These two protein chains interact to form a complex.

Sequence of the second protein:
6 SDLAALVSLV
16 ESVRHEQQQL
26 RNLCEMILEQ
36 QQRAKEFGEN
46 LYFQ

Sequence of the first protein:
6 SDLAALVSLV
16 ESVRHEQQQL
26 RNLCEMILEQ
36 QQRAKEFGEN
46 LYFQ

Contacts between the two chains:
Residue L28 in the first protein contacts residue C29 in the second protein (closest heavy-atom distance 3.7 Å).
Residue Q35 in the first protein interacts with residue Q37 in the second protein (closest heavy-atom distance 3.1 Å).
Residue V18 in the first protein contacts residue V18 in the second protein (closest heavy-atom distance 4.4 Å).
Residue R38 in the first protein interacts with residue K40 in the second protein (closest heavy-atom distance 3.9 Å).
Residue Q35 in the first protein interacts with residue Q36 in the second protein (closest heavy-atom distance 2.6 Å).
Residue L28 in the first protein contacts residue E30 in the second protein (closest heavy-atom distance 3.6 Å).
Residue V18 in the first protein is in contact with residue Q22 in the second protein (closest heavy-atom distance 3.1 Å).
Residue A39 in the first protein contacts residue K40 in the second protein (closest heavy-atom distance 3.8 Å).
Residue C29 in the first protein contacts residue C29 in the second protein (closest heavy-atom distance 3.8 Å).
Residue F42 in the first protein is in contact with residue F48 in the second protein (closest heavy-atom distance 4.0 Å).
Residue L14 in the first protein interacts with residue E16 in the second protein (closest heavy-atom distance 3.9 Å).
Residue F42 in the first protein is in contact with residue G43 in the second protein (closest heavy-atom distance 3.9 Å).
Residue L8 in the first protein contacts residue L8 in the second protein (closest heavy-atom distance 4.2 Å).
Residue L25 in the first protein contacts residue L25 in the second protein (closest heavy-atom distance 3.7 Å).
Residue V15 in the first protein is in contact with residue V15 in the second protein (closest heavy-atom distance 4.0 Å).
Residue L14 in the first protein contacts residue V15 in the second protein (closest heavy-atom distance 3.5 Å).
Residue L11 in the first protein interacts with residue V12 in the second protein (closest heavy-atom distance 4.1 Å).
Residue L46 in the first protein contacts residue Y47 in the second protein (closest heavy-atom distance 3.4 Å).
Residue V18 in the first protein contacts residue V15 in the second protein (closest heavy-atom distance 4.2 Å).
Residue L11 in the first protein interacts with residue L11 in the second protein (closest heavy-atom distance 3.7 Å).
Residue V18 in the first protein interacts with residue R19 in the second protein (closest heavy-atom distance 3.8 Å).
Residue F42 in the first protein is in contact with residue E44 in the second protein (closest heavy-atom distance 4.0 Å).
Residue M31 in the first protein is in contact with residue L33 in the second protein (closest heavy-atom distance 4.3 Å).
Residue I32 in the first protein is in contact with residue L33 in the second protein (closest heavy-atom distance 3.8 Å).
Residue L25 in the first protein contacts residue Q22 in the second protein (closest heavy-atom distance 4.4 Å).
Residue I32 in the first protein is in contact with residue Q36 in the second protein (closest heavy-atom distance 3.2 Å).
Residue L25 in the first protein interacts with residue R26 in the second protein (closest heavy-atom distance 3.9 Å).
Residue E21 in the first protein is in contact with residue R26 in the second protein (closest heavy-atom distance 4.7 Å).
Residue L28 in the first protein interacts with residue L33 in the second protein (closest heavy-atom distance 3.7 Å).
Residue S17 in the first protein interacts with residue R19 in the second protein (closest heavy-atom distance 4.1 Å).
Residue Q35 in the first protein interacts with residue L33 in the second protein (closest heavy-atom distance 3.4 Å).
Residue Q36 in the first protein contacts residue Q36 in the second protein (closest heavy-atom distance 2.8 Å).
Residue L11 in the first protein contacts residue V15 in the second protein (closest heavy-atom distance 4.0 Å).
Residue D7 in the first protein contacts residue L8 in the second protein (closest heavy-atom distance 3.0 Å).
Residue L25 in the first protein contacts residue C29 in the second protein (closest heavy-atom distance 3.9 Å).
Residue Q24 in the first protein contacts residue R26 in the second protein (closest heavy-atom distance 3.4 Å).
Residue Q35 in the first protein contacts residue K40 in the second protein (closest heavy-atom distance 3.7 Å).
Residue F42 in the first protein interacts with residue Y47 in the second protein (closest heavy-atom distance 3.7 Å).
Residue I32 in the first protein contacts residue C29 in the second protein (closest heavy-atom distance 3.5 Å).
Residue I32 in the first protein is in contact with residue I32 in the second protein (closest heavy-atom distance 4.0 Å).
Residue M31 in the first protein is in contact with residue Q36 in the second protein (closest heavy-atom distance 4.9 Å).
Residue L14 in the first protein contacts residue V12 in the second protein (closest heavy-atom distance 4.0 Å).
Residue E21 in the first protein interacts with residue Q22 in the second protein (closest heavy-atom distance 3.6 Å).
Residue L28 in the first protein contacts residue R26 in the second protein (closest heavy-atom distance 3.8 Å).
Residue Q22 in the first protein interacts with residue Q22 in the second protein (closest heavy-atom distance 3.2 Å).
Residue L11 in the first protein interacts with residue L8 in the second protein (closest heavy-atom distance 3.6 Å).
Residue E21 in the first protein contacts residue R19 in the second protein (closest heavy-atom distance 2.8 Å).
Residue L14 in the first protein contacts residue R19 in the second protein (closest heavy-atom distance 3.9 Å).